The following describes two proteins that form a bound complex.

Residue-level contacts at the interface:
Residue F188 in protein 1 is in contact with residue R14 in protein 2 (closest heavy-atom distance 3.6 Å).
Residue L362 in protein 1 interacts with residue F6 in protein 2 (closest heavy-atom distance 3.5 Å).
Residue W283 in protein 1 interacts with residue H1 in protein 2 (closest heavy-atom distance 3.5 Å).
Residue F188 in protein 1 interacts with residue S11 in protein 2 (closest heavy-atom distance 3.8 Å).
Residue F210 in protein 1 is in contact with residue T7 in protein 2 (closest heavy-atom distance 4.0 Å).
Residue D275 in protein 1 contacts residue T7 in protein 2 (closest heavy-atom distance 3.7 Å).
Residue K183 in protein 1 interacts with residue F6 in protein 2 (closest heavy-atom distance 4.5 Å).
Residue I286 in protein 1 contacts residue H1 in protein 2 (closest heavy-atom distance 4.4 Å).
Residue L127 in protein 1 contacts residue L10 in protein 2 (closest heavy-atom distance 3.7 Å).
Residue M354 in protein 1 is in contact with residue E9 in protein 2 (closest heavy-atom distance 3.8 Å).
Residue K131 in protein 1 contacts residue L10 in protein 2 (closest heavy-atom distance 3.9 Å).
Residue R123 in protein 1 contacts residue L13 in protein 2 (closest heavy-atom distance 3.7 Å).
Residue Y218 in protein 1 contacts residue H1 in protein 2 (closest heavy-atom distance 3.7 Å).
Residue H124 in protein 1 interacts with residue L13 in protein 2 (closest heavy-atom distance 4.0 Å).
Residue I214 in protein 1 interacts with residue D3 in protein 2 (closest heavy-atom distance 3.2 Å).
Residue V290 in protein 1 interacts with residue H1 in protein 2 (closest heavy-atom distance 4.3 Å).
Residue I276 in protein 1 interacts with residue S8 in protein 2 (closest heavy-atom distance 3.8 Å).
Residue F210 in protein 1 interacts with residue D3 in protein 2 (closest heavy-atom distance 3.5 Å).
Residue M207 in protein 1 interacts with residue T7 in protein 2 (closest heavy-atom distance 4.2 Å).
Residue D275 in protein 1 contacts residue S11 in protein 2 (closest heavy-atom distance 2.9 Å).
Residue W283 in protein 1 contacts residue T5 in protein 2 (closest heavy-atom distance 4.3 Å).
Residue L362 in protein 1 contacts residue S2 in protein 2 (closest heavy-atom distance 3.6 Å).
Residue N180 in protein 1 is in contact with residue D3 in protein 2 (closest heavy-atom distance 3.1 Å).
Residue F210 in protein 1 interacts with residue H1 in protein 2 (closest heavy-atom distance 4.1 Å).
Residue L127 in protein 1 interacts with residue E9 in protein 2 (closest heavy-atom distance 3.8 Å).
Residue L358 in protein 1 contacts residue F6 in protein 2 (closest heavy-atom distance 4.1 Å).
Residue L128 in protein 1 is in contact with residue L10 in protein 2 (closest heavy-atom distance 4.0 Å).
Residue N120 in protein 1 is in contact with residue L13 in protein 2 (closest heavy-atom distance 3.8 Å).
Residue F210 in protein 1 is in contact with residue G4 in protein 2 (closest heavy-atom distance 4.0 Å).
Residue K183 in protein 1 interacts with residue T7 in protein 2 (closest heavy-atom distance 2.8 Å).
Residue H124 in protein 1 is in contact with residue L10 in protein 2 (closest heavy-atom distance 4.4 Å).
Residue Q211 in protein 1 is in contact with residue H1 in protein 2 (closest heavy-atom distance 3.2 Å).
Residue L358 in protein 1 interacts with residue T5 in protein 2 (closest heavy-atom distance 4.0 Å).
Residue N120 in protein 1 interacts with residue R12 in protein 2 (closest heavy-atom distance 4.6 Å).
Residue L187 in protein 1 is in contact with residue T7 in protein 2 (closest heavy-atom distance 4.2 Å).
Residue N277 in protein 1 contacts residue G4 in protein 2 (closest heavy-atom distance 3.4 Å).
Residue I214 in protein 1 interacts with residue H1 in protein 2 (closest heavy-atom distance 3.4 Å).
Residue I276 in protein 1 is in contact with residue E15 in protein 2 (closest heavy-atom distance 3.2 Å).
Residue W283 in protein 1 is in contact with residue G4 in protein 2 (closest heavy-atom distance 3.8 Å).
Residue N277 in protein 1 is in contact with residue S8 in protein 2 (closest heavy-atom distance 3.0 Å).
Residue Y218 in protein 1 contacts residue S2 in protein 2 (closest heavy-atom distance 4.5 Å).
Residue Y134 in protein 1 interacts with residue F6 in protein 2 (closest heavy-atom distance 3.7 Å).
Residue E361 in protein 1 is in contact with residue S2 in protein 2 (closest heavy-atom distance 3.1 Å).
Residue D275 in protein 1 interacts with residue S8 in protein 2 (closest heavy-atom distance 3.2 Å).
Residue L130 in protein 1 contacts residue F6 in protein 2 (closest heavy-atom distance 3.8 Å).
Residue I276 in protein 1 interacts with residue R12 in protein 2 (closest heavy-atom distance 3.9 Å).
Residue F188 in protein 1 is in contact with residue T7 in protein 2 (closest heavy-atom distance 3.7 Å).
Residue F188 in protein 1 is in contact with residue L10 in protein 2 (closest heavy-atom distance 3.7 Å).
Residue Q211 in protein 1 is in contact with residue G4 in protein 2 (closest heavy-atom distance 4.5 Å).
Residue K131 in protein 1 contacts residue F6 in protein 2 (closest heavy-atom distance 3.9 Å).
Residue R287 in protein 1 interacts with residue H1 in protein 2 (closest heavy-atom distance 3.5 Å).
Residue R176 in protein 1 interacts with residue D3 in protein 2 (closest heavy-atom distance 3.5 Å).
Residue H124 in protein 1 is in contact with residue R14 in protein 2 (closest heavy-atom distance 4.4 Å).
Residue L127 in protein 1 is in contact with residue L13 in protein 2 (closest heavy-atom distance 3.8 Å).
Residue L358 in protein 1 contacts residue S2 in protein 2 (closest heavy-atom distance 3.2 Å).
Residue L362 in protein 1 is in contact with residue D3 in protein 2 (closest heavy-atom distance 3.0 Å).
Residue Y138 in protein 1 is in contact with residue D3 in protein 2 (closest heavy-atom distance 3.0 Å).
Residue I276 in protein 1 contacts residue S11 in protein 2 (closest heavy-atom distance 3.2 Å).
Residue L127 in protein 1 is in contact with residue F6 in protein 2 (closest heavy-atom distance 3.1 Å).
Residue M354 in protein 1 interacts with residue T5 in protein 2 (closest heavy-atom distance 4.0 Å).

Sequence of protein 1:
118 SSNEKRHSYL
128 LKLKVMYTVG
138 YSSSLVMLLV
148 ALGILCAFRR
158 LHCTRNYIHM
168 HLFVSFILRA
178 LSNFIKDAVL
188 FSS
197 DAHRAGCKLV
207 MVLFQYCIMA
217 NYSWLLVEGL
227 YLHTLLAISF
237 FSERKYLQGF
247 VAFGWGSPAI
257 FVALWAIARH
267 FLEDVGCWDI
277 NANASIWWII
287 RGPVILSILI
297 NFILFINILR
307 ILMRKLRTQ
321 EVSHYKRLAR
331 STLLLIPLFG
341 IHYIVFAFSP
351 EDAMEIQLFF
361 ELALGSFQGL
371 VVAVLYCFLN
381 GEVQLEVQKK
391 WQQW

Sequence of protein 2:
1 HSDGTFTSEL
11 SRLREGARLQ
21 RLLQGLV